This data describes a binding interaction between two proteins.

Sequence of chain A:
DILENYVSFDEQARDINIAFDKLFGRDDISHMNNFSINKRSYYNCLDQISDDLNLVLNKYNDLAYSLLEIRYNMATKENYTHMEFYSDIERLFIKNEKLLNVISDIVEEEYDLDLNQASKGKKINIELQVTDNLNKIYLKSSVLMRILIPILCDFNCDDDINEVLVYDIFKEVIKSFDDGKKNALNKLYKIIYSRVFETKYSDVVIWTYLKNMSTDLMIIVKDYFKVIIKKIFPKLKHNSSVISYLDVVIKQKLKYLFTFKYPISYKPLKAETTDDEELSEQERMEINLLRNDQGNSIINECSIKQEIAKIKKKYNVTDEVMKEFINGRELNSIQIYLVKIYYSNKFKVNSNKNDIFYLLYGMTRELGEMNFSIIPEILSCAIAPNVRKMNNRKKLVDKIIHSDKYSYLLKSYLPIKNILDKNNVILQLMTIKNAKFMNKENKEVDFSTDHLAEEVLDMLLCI

Residue-level contacts at the interface:
Residue N297 in chain A is in contact with residue L296 in chain B (closest heavy-atom distance 3.7 Å).
Residue K268 in chain A contacts residue F176 in chain B (closest heavy-atom distance 3.2 Å).
Residue I300 in chain A is in contact with residue F278 in chain B (closest heavy-atom distance 3.6 Å).
Residue K347 in chain A is in contact with residue N291 in chain B (closest heavy-atom distance 3.0 Å).
Residue S215 in chain A is in contact with residue F185 in chain B (closest heavy-atom distance 3.6 Å).
Residue S266 in chain A interacts with residue V173 in chain B (closest heavy-atom distance 3.4 Å).
Residue E128 in chain A contacts residue I93 in chain B (closest heavy-atom distance 3.4 Å).
Residue M219 in chain A contacts residue P209 in chain B (closest heavy-atom distance 3.3 Å).
Residue N187 in chain A contacts residue Q91 in chain B (closest heavy-atom distance 3.6 Å).
Residue T216 in chain A contacts residue F185 in chain B (closest heavy-atom distance 3.7 Å).
Residue E128 in chain A contacts residue S92 in chain B (closest heavy-atom distance 3.4 Å).
Residue M219 in chain A interacts with residue N213 in chain B (closest heavy-atom distance 3.5 Å).
Residue P269 in chain A interacts with residue F176 in chain B (closest heavy-atom distance 3.4 Å).
Residue E282 in chain A interacts with residue P162 in chain B (closest heavy-atom distance 3.4 Å).
Residue K223 in chain A contacts residue E195 in chain B (closest heavy-atom distance 3.2 Å).
Residue N184 in chain A is in contact with residue N96 in chain B (closest heavy-atom distance 3.5 Å).
Residue K227 in chain A contacts residue E195 in chain B (closest heavy-atom distance 3.1 Å).
Residue K188 in chain A interacts with residue I93 in chain B (closest heavy-atom distance 3.6 Å).
Residue Y190 in chain A is in contact with residue L205 in chain B (closest heavy-atom distance 3.2 Å).
Residue K223 in chain A contacts residue Q192 in chain B (closest heavy-atom distance 3.2 Å).
Residue I220 in chain A is in contact with residue Q192 in chain B (closest heavy-atom distance 3.3 Å).
Residue I127 in chain A is in contact with residue D94 in chain B (closest heavy-atom distance 3.7 Å).
Residue R292 in chain A contacts residue Y45 in chain B (closest heavy-atom distance 2.8 Å).
Residue N184 in chain A contacts residue E98 in chain B (closest heavy-atom distance 3.6 Å).
Residue R285 in chain A interacts with residue L166 in chain B (closest heavy-atom distance 3.3 Å).
Residue S266 in chain A is in contact with residue L174 in chain B (closest heavy-atom distance 3.2 Å).
Residue I300 in chain A contacts residue N293 in chain B (closest heavy-atom distance 3.5 Å).
Residue K191 in chain A contacts residue Q91 in chain B (closest heavy-atom distance 3.3 Å).
Residue L270 in chain A contacts residue E178 in chain B (closest heavy-atom distance 3.5 Å).
Residue K268 in chain A contacts residue L174 in chain B (closest heavy-atom distance 2.9 Å).
Residue D217 in chain A is in contact with residue N213 in chain B (closest heavy-atom distance 3.1 Å).
Residue K268 in chain A interacts with residue A175 in chain B (closest heavy-atom distance 3.5 Å).
Residue L270 in chain A interacts with residue F176 in chain B (closest heavy-atom distance 2.5 Å).
Residue I127 in chain A interacts with residue Q95 in chain B (closest heavy-atom distance 3.4 Å).
Residue S304 in chain A is in contact with residue Y292 in chain B (closest heavy-atom distance 3.3 Å).
Residue E282 in chain A is in contact with residue D177 in chain B (closest heavy-atom distance 3.0 Å).
Residue Y168 in chain A interacts with residue L206 in chain B (closest heavy-atom distance 3.5 Å).
Residue K188 in chain A is in contact with residue Q95 in chain B (closest heavy-atom distance 2.6 Å).
Residue Q130 in chain A interacts with residue Q95 in chain B (closest heavy-atom distance 3.2 Å).
Residue Y267 in chain A interacts with residue F176 in chain B (closest heavy-atom distance 3.7 Å).
Residue N187 in chain A is in contact with residue I203 in chain B (closest heavy-atom distance 3.1 Å).
Residue D217 in chain A is in contact with residue Y189 in chain B (closest heavy-atom distance 2.8 Å).
Residue E278 in chain A is in contact with residue K234 in chain B (closest heavy-atom distance 3.2 Å).
Residue S304 in chain A interacts with residue N293 in chain B (closest heavy-atom distance 3.4 Å).
Residue S215 in chain A interacts with residue N184 in chain B (closest heavy-atom distance 3.2 Å).
Residue N213 in chain A is in contact with residue N181 in chain B (closest heavy-atom distance 3.0 Å).
Residue D224 in chain A contacts residue Q192 in chain B (closest heavy-atom distance 3.2 Å).
Residue Q283 in chain A interacts with residue K239 in chain B (closest heavy-atom distance 3.1 Å).
Residue M219 in chain A is in contact with residue L210 in chain B (closest heavy-atom distance 3.7 Å).
Residue D217 in chain A interacts with residue Y217 in chain B (closest heavy-atom distance 3.7 Å).
Residue S266 in chain A contacts residue K172 in chain B (closest heavy-atom distance 3.0 Å).
Residue R292 in chain A is in contact with residue E47 in chain B (closest heavy-atom distance 3.0 Å).
Residue A272 in chain A is in contact with residue D177 in chain B (closest heavy-atom distance 3.7 Å).
Residue L270 in chain A contacts residue D177 in chain B (closest heavy-atom distance 3.3 Å).
Residue N184 in chain A is in contact with residue G97 in chain B (closest heavy-atom distance 3.3 Å).
Residue E282 in chain A interacts with residue Y229 in chain B (closest heavy-atom distance 3.1 Å).
Residue Q283 in chain A is in contact with residue K234 in chain B (closest heavy-atom distance 3.7 Å).
Residue R292 in chain A contacts residue S44 in chain B (closest heavy-atom distance 3.1 Å).
Residue N301 in chain A contacts residue N293 in chain B (closest heavy-atom distance 3.4 Å).
Residue K212 in chain A is in contact with residue F185 in chain B (closest heavy-atom distance 3.3 Å).

Sequence of chain B:
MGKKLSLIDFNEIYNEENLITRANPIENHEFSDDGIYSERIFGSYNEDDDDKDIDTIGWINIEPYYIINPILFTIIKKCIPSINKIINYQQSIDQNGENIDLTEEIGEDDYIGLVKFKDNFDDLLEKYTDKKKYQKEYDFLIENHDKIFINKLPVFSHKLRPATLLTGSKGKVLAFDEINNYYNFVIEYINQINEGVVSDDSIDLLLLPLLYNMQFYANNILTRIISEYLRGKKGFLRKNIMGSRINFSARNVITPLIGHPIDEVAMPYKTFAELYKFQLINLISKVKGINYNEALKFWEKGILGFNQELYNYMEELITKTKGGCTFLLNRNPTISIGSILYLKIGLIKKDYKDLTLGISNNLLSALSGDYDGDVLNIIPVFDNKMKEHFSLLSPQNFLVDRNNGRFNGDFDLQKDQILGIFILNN